Contacts between the two chains:
Residue T101 in chain A is in contact with residue L70 in chain B (closest heavy-atom distance 4.1 Å).
Residue L82 in chain A contacts residue E55 in chain B (closest heavy-atom distance 3.7 Å).
Residue F92 in chain A interacts with residue L63 in chain B (closest heavy-atom distance 4.0 Å).
Residue L82 in chain A contacts residue L59 in chain B (closest heavy-atom distance 4.0 Å).
Residue Y20 in chain A is in contact with residue F60 in chain B (closest heavy-atom distance 3.0 Å).
Residue S94 in chain A interacts with residue T66 in chain B (closest heavy-atom distance 3.6 Å).
Residue A98 in chain A contacts residue T66 in chain B (closest heavy-atom distance 3.9 Å).
Residue V91 in chain A interacts with residue T62 in chain B (closest heavy-atom distance 3.7 Å).
Residue D93 in chain A is in contact with residue L63 in chain B (closest heavy-atom distance 3.4 Å).
Residue R19 in chain A contacts residue D64 in chain B (closest heavy-atom distance 2.9 Å).
Residue Y20 in chain A is in contact with residue K68 in chain B (closest heavy-atom distance 3.8 Å).
Residue L77 in chain A is in contact with residue L70 in chain B (closest heavy-atom distance 4.0 Å).
Residue A15 in chain A is in contact with residue F56 in chain B (closest heavy-atom distance 4.2 Å).
Residue Y20 in chain A contacts residue D64 in chain B (closest heavy-atom distance 2.6 Å).
Residue A98 in chain A contacts residue L70 in chain B (closest heavy-atom distance 3.8 Å).
Residue L81 in chain A contacts residue L63 in chain B (closest heavy-atom distance 3.8 Å).
Residue R86 in chain A contacts residue L52 in chain B (closest heavy-atom distance 3.9 Å).
Residue R19 in chain A interacts with residue D61 in chain B (closest heavy-atom distance 3.2 Å).
Residue R85 in chain A is in contact with residue S58 in chain B (closest heavy-atom distance 3.1 Å).
Residue A98 in chain A is in contact with residue R73 in chain B (closest heavy-atom distance 3.5 Å).
Residue R85 in chain A is in contact with residue T62 in chain B (closest heavy-atom distance 4.3 Å).
Residue N78 in chain A interacts with residue L59 in chain B (closest heavy-atom distance 3.6 Å).
Residue L97 in chain A contacts residue T66 in chain B (closest heavy-atom distance 3.8 Å).
Residue L97 in chain A contacts residue L63 in chain B (closest heavy-atom distance 4.1 Å).
Residue N78 in chain A contacts residue L63 in chain B (closest heavy-atom distance 3.3 Å).
Residue V102 in chain A contacts residue L70 in chain B (closest heavy-atom distance 4.2 Å).
Residue A11 in chain A is in contact with residue F56 in chain B (closest heavy-atom distance 3.5 Å).
Residue N78 in chain A is in contact with residue F60 in chain B (closest heavy-atom distance 3.7 Å).
Residue R19 in chain A contacts residue F60 in chain B (closest heavy-atom distance 3.1 Å).
Residue D93 in chain A is in contact with residue D64 in chain B (closest heavy-atom distance 4.0 Å).
Residue Y20 in chain A interacts with residue N67 in chain B (closest heavy-atom distance 3.4 Å).
Residue N16 in chain A is in contact with residue F60 in chain B (closest heavy-atom distance 3.6 Å).
Residue E8 in chain A is in contact with residue F56 in chain B (closest heavy-atom distance 3.7 Å).
Residue K73 in chain A interacts with residue R73 in chain B (closest heavy-atom distance 3.2 Å).
Residue D99 in chain A contacts residue R73 in chain B (closest heavy-atom distance 2.8 Å).
Residue E7 in chain A interacts with residue K48 in chain B (closest heavy-atom distance 3.5 Å).
Residue D93 in chain A is in contact with residue T62 in chain B (closest heavy-atom distance 3.1 Å).
Residue L12 in chain A contacts residue F60 in chain B (closest heavy-atom distance 3.5 Å).
Residue R74 in chain A contacts residue N67 in chain B (closest heavy-atom distance 3.3 Å).
Residue N16 in chain A contacts residue N67 in chain B (closest heavy-atom distance 2.9 Å).
Residue R19 in chain A is in contact with residue A57 in chain B (closest heavy-atom distance 3.1 Å).
Residue D93 in chain A is in contact with residue T66 in chain B (closest heavy-atom distance 2.3 Å).
Residue R85 in chain A is in contact with residue L59 in chain B (closest heavy-atom distance 3.7 Å).
Residue A98 in chain A contacts residue E69 in chain B (closest heavy-atom distance 3.3 Å).
Residue N78 in chain A contacts residue N67 in chain B (closest heavy-atom distance 2.7 Å).
Residue F92 in chain A is in contact with residue T62 in chain B (closest heavy-atom distance 3.8 Å).
Residue Y20 in chain A is in contact with residue V71 in chain B (closest heavy-atom distance 4.3 Å).
Residue R85 in chain A is in contact with residue E55 in chain B (closest heavy-atom distance 2.7 Å).
Residue L82 in chain A is in contact with residue F56 in chain B (closest heavy-atom distance 4.1 Å).
Residue L77 in chain A interacts with residue T66 in chain B (closest heavy-atom distance 3.3 Å).
Residue R74 in chain A interacts with residue V71 in chain B (closest heavy-atom distance 3.6 Å).
Residue R2 in chain A contacts residue E55 in chain B (closest heavy-atom distance 4.3 Å).
Residue V102 in chain A interacts with residue R73 in chain B (closest heavy-atom distance 3.5 Å).
Residue R74 in chain A is in contact with residue L70 in chain B (closest heavy-atom distance 3.8 Å).
Residue R86 in chain A is in contact with residue E55 in chain B (closest heavy-atom distance 2.8 Å).
Residue L12 in chain A interacts with residue F56 in chain B (closest heavy-atom distance 3.5 Å).
Residue D93 in chain A interacts with residue S65 in chain B (closest heavy-atom distance 3.4 Å).
Residue E8 in chain A is in contact with residue L52 in chain B (closest heavy-atom distance 3.8 Å).
Residue K73 in chain A contacts residue L70 in chain B (closest heavy-atom distance 4.1 Å).
Residue A15 in chain A interacts with residue F60 in chain B (closest heavy-atom distance 3.7 Å).

Sequence of chain B:
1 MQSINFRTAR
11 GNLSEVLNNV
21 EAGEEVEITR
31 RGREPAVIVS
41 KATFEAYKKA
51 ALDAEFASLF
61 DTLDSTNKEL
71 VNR

The following describes two proteins that form a bound complex.

Sequence of chain A:
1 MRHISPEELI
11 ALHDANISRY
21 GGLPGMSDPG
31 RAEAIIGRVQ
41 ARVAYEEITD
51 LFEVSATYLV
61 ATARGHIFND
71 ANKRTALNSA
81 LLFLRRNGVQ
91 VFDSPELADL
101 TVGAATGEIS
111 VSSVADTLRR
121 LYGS